Sequence of the first protein:
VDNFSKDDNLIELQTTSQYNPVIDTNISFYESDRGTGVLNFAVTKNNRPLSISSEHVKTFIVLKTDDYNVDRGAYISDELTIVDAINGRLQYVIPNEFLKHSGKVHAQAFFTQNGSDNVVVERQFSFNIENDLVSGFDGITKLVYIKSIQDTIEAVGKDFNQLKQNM

The following describes two proteins that form a bound complex.

Sequence of the second protein:
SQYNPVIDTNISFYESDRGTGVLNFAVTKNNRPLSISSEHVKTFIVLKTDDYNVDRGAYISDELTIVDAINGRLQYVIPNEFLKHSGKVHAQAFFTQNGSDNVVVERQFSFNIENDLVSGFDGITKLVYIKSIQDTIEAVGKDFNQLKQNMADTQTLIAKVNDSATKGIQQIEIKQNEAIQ

Contacts between the two chains:
Residue T114 in the second protein is in contact with residue G141 in the first protein (closest heavy-atom distance 2.7 Å).
Residue T172 in the second protein interacts with residue F162 in the first protein (closest heavy-atom distance 3.9 Å).
Residue F62 in the second protein is in contact with residue Q152 in the first protein (closest heavy-atom distance 3.6 Å).
Residue T114 in the second protein interacts with residue L145 in the first protein (closest heavy-atom distance 3.3 Å).
Residue S79 in the second protein is in contact with residue Q152 in the first protein (closest heavy-atom distance 3.6 Å).
Residue A157 in the second protein contacts residue I148 in the first protein (closest heavy-atom distance 3.2 Å).
Residue T154 in the second protein interacts with residue K144 in the first protein (closest heavy-atom distance 3.6 Å).
Residue N22 in the second protein interacts with residue D73 in the first protein (closest heavy-atom distance 3.2 Å).
Residue K149 in the second protein contacts residue S137 in the first protein (closest heavy-atom distance 2.9 Å).
Residue N22 in the second protein contacts residue N71 in the first protein (closest heavy-atom distance 3.5 Å).
Residue N120 in the second protein interacts with residue G138 in the first protein (closest heavy-atom distance 3.5 Å).
Residue Q152 in the second protein contacts residue R36 in the first protein (closest heavy-atom distance 2.2 Å).
Residue N120 in the second protein contacts residue D140 in the first protein (closest heavy-atom distance 2.9 Å).
Residue Y77 in the second protein is in contact with residue E156 in the first protein (closest heavy-atom distance 3.5 Å).
Residue S79 in the second protein contacts residue E156 in the first protein (closest heavy-atom distance 2.5 Å).
Residue I151 in the second protein interacts with residue F139 in the first protein (closest heavy-atom distance 3.5 Å).
Residue S19 in the second protein interacts with residue I78 in the first protein (closest heavy-atom distance 3.6 Å).
Residue K149 in the second protein is in contact with residue K144 in the first protein (closest heavy-atom distance 3.9 Å).
Residue I151 in the second protein interacts with residue V136 in the first protein (closest heavy-atom distance 3.1 Å).
Residue Q20 in the second protein interacts with residue Y70 in the first protein (closest heavy-atom distance 3.1 Å).
Residue V158 in the second protein is in contact with residue Q152 in the first protein (closest heavy-atom distance 3.1 Å).
Residue V72 in the second protein interacts with residue N163 in the first protein (closest heavy-atom distance 3.5 Å).
Residue E156 in the second protein contacts residue R36 in the first protein (closest heavy-atom distance 3.3 Å).
Residue L165 in the second protein interacts with residue I155 in the first protein (closest heavy-atom distance 3.4 Å).
Residue F62 in the second protein contacts residue K149 in the first protein (closest heavy-atom distance 3.2 Å).
Residue N120 in the second protein interacts with residue K144 in the first protein (closest heavy-atom distance 3.2 Å).
Residue N168 in the second protein interacts with residue F162 in the first protein (closest heavy-atom distance 3.6 Å).
Residue Q20 in the second protein is in contact with residue Y77 in the first protein (closest heavy-atom distance 2.7 Å).
Residue N22 in the second protein is in contact with residue G75 in the first protein (closest heavy-atom distance 2.6 Å).
Residue T154 in the second protein contacts residue I151 in the first protein (closest heavy-atom distance 3.7 Å).
Residue N22 in the second protein interacts with residue R74 in the first protein (closest heavy-atom distance 3.5 Å).
Residue P23 in the second protein interacts with residue H103 in the first protein (closest heavy-atom distance 3.3 Å).
Residue S19 in the second protein contacts residue Y77 in the first protein (closest heavy-atom distance 3.8 Å).
Residue Y21 in the second protein is in contact with residue F100 in the first protein (closest heavy-atom distance 3.4 Å).
Residue N120 in the second protein is in contact with residue S137 in the first protein (closest heavy-atom distance 2.6 Å).
Residue S150 in the second protein interacts with residue S137 in the first protein (closest heavy-atom distance 3.7 Å).
Residue N116 in the second protein interacts with residue I142 in the first protein (closest heavy-atom distance 3.1 Å).
Residue F112 in the second protein contacts residue L145 in the first protein (closest heavy-atom distance 3.6 Å).
Residue I176 in the second protein is in contact with residue M169 in the first protein (closest heavy-atom distance 3.8 Å).
Residue S150 in the second protein contacts residue V136 in the first protein (closest heavy-atom distance 3.4 Å).
Residue T61 in the second protein is in contact with residue L145 in the first protein (closest heavy-atom distance 3.8 Å).
Residue S79 in the second protein is in contact with residue D153 in the first protein (closest heavy-atom distance 3.6 Å).
Residue Q20 in the second protein contacts residue I78 in the first protein (closest heavy-atom distance 3.6 Å).
Residue V158 in the second protein interacts with residue I148 in the first protein (closest heavy-atom distance 3.5 Å).
Residue D26 in the second protein contacts residue D73 in the first protein (closest heavy-atom distance 3.6 Å).
Residue Y77 in the second protein interacts with residue Q152 in the first protein (closest heavy-atom distance 2.6 Å).
Residue N116 in the second protein is in contact with residue G141 in the first protein (closest heavy-atom distance 3.8 Å).
Residue I148 in the second protein contacts residue K144 in the first protein (closest heavy-atom distance 2.3 Å).
Residue V24 in the second protein interacts with residue G75 in the first protein (closest heavy-atom distance 3.5 Å).
Residue E81 in the second protein is in contact with residue K149 in the first protein (closest heavy-atom distance 3.6 Å).
Residue N22 in the second protein is in contact with residue V72 in the first protein (closest heavy-atom distance 2.3 Å).
Residue V24 in the second protein contacts residue R74 in the first protein (closest heavy-atom distance 3.3 Å).
Residue M169 in the second protein interacts with residue F162 in the first protein (closest heavy-atom distance 3.5 Å).
Residue K149 in the second protein contacts residue E33 in the first protein (closest heavy-atom distance 3.6 Å).
Residue Y21 in the second protein interacts with residue E99 in the first protein (closest heavy-atom distance 3.4 Å).
Residue K149 in the second protein is in contact with residue K102 in the first protein (closest heavy-atom distance 3.7 Å).
Residue Y21 in the second protein interacts with residue I78 in the first protein (closest heavy-atom distance 3.4 Å).
Residue V64 in the second protein contacts residue Q152 in the first protein (closest heavy-atom distance 3.2 Å).
Residue K60 in the second protein contacts residue L145 in the first protein (closest heavy-atom distance 3.5 Å).
Residue L165 in the second protein interacts with residue G159 in the first protein (closest heavy-atom distance 3.8 Å).